Sequence of the first protein:
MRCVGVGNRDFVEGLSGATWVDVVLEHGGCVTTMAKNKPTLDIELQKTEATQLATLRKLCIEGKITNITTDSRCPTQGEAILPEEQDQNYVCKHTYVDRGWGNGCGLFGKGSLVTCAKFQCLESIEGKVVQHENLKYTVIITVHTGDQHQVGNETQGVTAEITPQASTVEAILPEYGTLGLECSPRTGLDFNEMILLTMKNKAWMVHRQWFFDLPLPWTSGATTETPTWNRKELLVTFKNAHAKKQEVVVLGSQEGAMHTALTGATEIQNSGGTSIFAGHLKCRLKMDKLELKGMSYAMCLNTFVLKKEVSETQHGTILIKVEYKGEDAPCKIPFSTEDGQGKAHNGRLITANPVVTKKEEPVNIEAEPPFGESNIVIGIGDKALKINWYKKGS

Sequence of the second protein:
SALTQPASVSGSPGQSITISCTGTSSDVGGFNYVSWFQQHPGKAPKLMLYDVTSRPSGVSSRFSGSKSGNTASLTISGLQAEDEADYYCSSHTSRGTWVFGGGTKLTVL

Interface contacts:
Residue G104 in the first protein contacts residue F31 in the second protein (closest heavy-atom distance 5.0 Å).

This data describes a binding interaction between two proteins.